These two protein chains interact to form a complex.

Sequence of protein 2:
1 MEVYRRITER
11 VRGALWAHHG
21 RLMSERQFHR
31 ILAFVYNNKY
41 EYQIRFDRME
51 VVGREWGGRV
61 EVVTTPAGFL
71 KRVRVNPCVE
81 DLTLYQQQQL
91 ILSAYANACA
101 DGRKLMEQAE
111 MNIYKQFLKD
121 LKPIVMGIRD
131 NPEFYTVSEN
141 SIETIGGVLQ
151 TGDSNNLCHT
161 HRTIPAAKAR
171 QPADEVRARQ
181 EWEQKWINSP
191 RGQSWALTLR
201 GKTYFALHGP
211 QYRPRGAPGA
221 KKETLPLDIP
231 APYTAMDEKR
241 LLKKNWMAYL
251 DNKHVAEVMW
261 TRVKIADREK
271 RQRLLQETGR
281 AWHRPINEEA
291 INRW

Residue-level contacts at the interface:
Residue R268 in protein 2 contacts residue Y9 in protein 1 (closest heavy-atom distance 3.7 Å).
Residue R280 in protein 2 interacts with residue Q20 in protein 1 (closest heavy-atom distance 4.2 Å).
Residue E289 in protein 2 contacts residue K15 in protein 1 (closest heavy-atom distance 3.7 Å).
Residue R280 in protein 2 contacts residue P14 in protein 1 (closest heavy-atom distance 3.2 Å).
Residue G279 in protein 2 interacts with residue T38 in protein 1 (closest heavy-atom distance 3.2 Å).
Residue Q272 in protein 2 interacts with residue Y12 in protein 1 (closest heavy-atom distance 3.5 Å).
Residue W282 in protein 2 contacts residue E39 in protein 1 (closest heavy-atom distance 3.4 Å).
Residue I286 in protein 2 interacts with residue A11 in protein 1 (closest heavy-atom distance 3.2 Å).
Residue R280 in protein 2 interacts with residue V34 in protein 1 (closest heavy-atom distance 3.8 Å).
Residue T278 in protein 2 interacts with residue A31 in protein 1 (closest heavy-atom distance 4.1 Å).
Residue R271 in protein 2 contacts residue Q20 in protein 1 (closest heavy-atom distance 3.9 Å).
Residue I286 in protein 2 interacts with residue Y12 in protein 1 (closest heavy-atom distance 3.8 Å).
Residue I286 in protein 2 interacts with residue P14 in protein 1 (closest heavy-atom distance 3.6 Å).
Residue N140 in protein 2 interacts with residue Q20 in protein 1 (closest heavy-atom distance 2.9 Å).
Residue D153 in protein 2 interacts with residue S65 in protein 1 (closest heavy-atom distance 3.3 Å).
Residue E288 in protein 2 is in contact with residue K49 in protein 1 (closest heavy-atom distance 3.9 Å).
Residue W282 in protein 2 contacts residue A42 in protein 1 (closest heavy-atom distance 3.7 Å).
Residue R293 in protein 2 contacts residue Q57 in protein 1 (closest heavy-atom distance 3.0 Å).
Residue L157 in protein 2 contacts residue E23 in protein 1 (closest heavy-atom distance 4.3 Å).
Residue W282 in protein 2 contacts residue F35 in protein 1 (closest heavy-atom distance 4.1 Å).
Residue Q150 in protein 2 interacts with residue P63 in protein 1 (closest heavy-atom distance 3.2 Å).
Residue L149 in protein 2 contacts residue P63 in protein 1 (closest heavy-atom distance 4.3 Å).
Residue W282 in protein 2 is in contact with residue Y12 in protein 1 (closest heavy-atom distance 3.2 Å).
Residue R280 in protein 2 is in contact with residue T38 in protein 1 (closest heavy-atom distance 3.5 Å).
Residue W282 in protein 2 contacts residue T38 in protein 1 (closest heavy-atom distance 3.6 Å).
Residue R293 in protein 2 contacts residue S56 in protein 1 (closest heavy-atom distance 4.3 Å).
Residue P285 in protein 2 is in contact with residue A11 in protein 1 (closest heavy-atom distance 3.6 Å).
Residue G152 in protein 2 interacts with residue P63 in protein 1 (closest heavy-atom distance 4.0 Å).
Residue R293 in protein 2 is in contact with residue R59 in protein 1 (closest heavy-atom distance 3.3 Å).
Residue R271 in protein 2 interacts with residue Y9 in protein 1 (closest heavy-atom distance 3.8 Å).
Residue N287 in protein 2 is in contact with residue H10 in protein 1 (closest heavy-atom distance 4.1 Å).
Residue W294 in protein 2 interacts with residue R59 in protein 1 (closest heavy-atom distance 3.6 Å).
Residue D153 in protein 2 contacts residue Q20 in protein 1 (closest heavy-atom distance 4.3 Å).
Residue R280 in protein 2 is in contact with residue M26 in protein 1 (closest heavy-atom distance 3.6 Å).
Residue L149 in protein 2 contacts residue N61 in protein 1 (closest heavy-atom distance 4.0 Å).
Residue G152 in protein 2 is in contact with residue S65 in protein 1 (closest heavy-atom distance 3.2 Å).
Residue R284 in protein 2 contacts residue D46 in protein 1 (closest heavy-atom distance 2.5 Å).
Residue A281 in protein 2 contacts residue Y12 in protein 1 (closest heavy-atom distance 3.8 Å).
Residue D153 in protein 2 interacts with residue S18 in protein 1 (closest heavy-atom distance 4.1 Å).
Residue A290 in protein 2 contacts residue H10 in protein 1 (closest heavy-atom distance 3.6 Å).
Residue R271 in protein 2 contacts residue M21 in protein 1 (closest heavy-atom distance 2.8 Å).
Residue N287 in protein 2 interacts with residue K15 in protein 1 (closest heavy-atom distance 3.9 Å).
Residue G279 in protein 2 interacts with residue F35 in protein 1 (closest heavy-atom distance 3.5 Å).
Residue R293 in protein 2 is in contact with residue P58 in protein 1 (closest heavy-atom distance 3.9 Å).
Residue R284 in protein 2 contacts residue A42 in protein 1 (closest heavy-atom distance 4.3 Å).
Residue L275 in protein 2 is in contact with residue V19 in protein 1 (closest heavy-atom distance 3.8 Å).
Residue N155 in protein 2 is in contact with residue S66 in protein 1 (closest heavy-atom distance 3.8 Å).
Residue Q272 in protein 2 interacts with residue Y9 in protein 1 (closest heavy-atom distance 3.6 Å).
Residue I286 in protein 2 interacts with residue A45 in protein 1 (closest heavy-atom distance 3.7 Å).
Residue N287 in protein 2 contacts residue V13 in protein 1 (closest heavy-atom distance 3.4 Å).
Residue N287 in protein 2 contacts residue A11 in protein 1 (closest heavy-atom distance 2.8 Å).
Residue N287 in protein 2 contacts residue P14 in protein 1 (closest heavy-atom distance 4.0 Å).
Residue G279 in protein 2 is in contact with residue V34 in protein 1 (closest heavy-atom distance 4.1 Å).
Residue A281 in protein 2 contacts residue T38 in protein 1 (closest heavy-atom distance 4.3 Å).
Residue R284 in protein 2 interacts with residue Y12 in protein 1 (closest heavy-atom distance 3.2 Å).
Residue H283 in protein 2 is in contact with residue Y12 in protein 1 (closest heavy-atom distance 4.1 Å).
Residue I291 in protein 2 interacts with residue A11 in protein 1 (closest heavy-atom distance 3.6 Å).
Residue G152 in protein 2 contacts residue S66 in protein 1 (closest heavy-atom distance 3.6 Å).
Residue I286 in protein 2 is in contact with residue A42 in protein 1 (closest heavy-atom distance 3.8 Å).
Residue P285 in protein 2 is in contact with residue Y12 in protein 1 (closest heavy-atom distance 3.3 Å).

Sequence of protein 1:
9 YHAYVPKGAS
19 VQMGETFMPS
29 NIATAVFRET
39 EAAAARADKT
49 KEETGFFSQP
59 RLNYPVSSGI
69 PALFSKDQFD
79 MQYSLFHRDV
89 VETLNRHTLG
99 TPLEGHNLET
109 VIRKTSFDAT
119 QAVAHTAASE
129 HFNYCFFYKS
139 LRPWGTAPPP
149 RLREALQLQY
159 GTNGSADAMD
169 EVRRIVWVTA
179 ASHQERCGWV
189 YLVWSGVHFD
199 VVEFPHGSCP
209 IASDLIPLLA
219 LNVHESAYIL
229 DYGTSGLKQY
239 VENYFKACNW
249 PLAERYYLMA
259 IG